Sequence of the second protein:
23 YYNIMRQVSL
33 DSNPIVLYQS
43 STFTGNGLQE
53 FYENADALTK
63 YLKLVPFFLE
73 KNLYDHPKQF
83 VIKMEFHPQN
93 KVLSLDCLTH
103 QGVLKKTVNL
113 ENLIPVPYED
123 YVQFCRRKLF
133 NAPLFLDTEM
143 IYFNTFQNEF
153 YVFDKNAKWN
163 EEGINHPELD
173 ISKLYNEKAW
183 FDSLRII

These two protein chains interact to form a complex.

Sequence of the first protein:
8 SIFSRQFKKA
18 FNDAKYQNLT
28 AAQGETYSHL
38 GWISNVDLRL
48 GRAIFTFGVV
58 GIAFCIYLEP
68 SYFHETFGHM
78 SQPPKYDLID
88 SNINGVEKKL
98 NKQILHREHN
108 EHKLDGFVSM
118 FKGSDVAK

Residue-level contacts at the interface:
Residue L186 in the second protein is in contact with residue K22 in the first protein (closest heavy-atom distance 3.7 Å).
Residue L186 in the second protein contacts residue Y23 in the first protein (closest heavy-atom distance 4.4 Å).
Residue L39 in the second protein is in contact with residue F10 in the first protein (closest heavy-atom distance 3.8 Å).
Residue M142 in the second protein is in contact with residue N19 in the first protein (closest heavy-atom distance 4.9 Å).
Residue E141 in the second protein is in contact with residue K16 in the first protein (closest heavy-atom distance 4.3 Å).
Residue P119 in the second protein contacts residue N19 in the first protein (closest heavy-atom distance 3.4 Å).
Residue E141 in the second protein interacts with residue R12 in the first protein (closest heavy-atom distance 4.7 Å).
Residue D122 in the second protein contacts residue K22 in the first protein (closest heavy-atom distance 3.0 Å).
Residue V118 in the second protein contacts residue N19 in the first protein (closest heavy-atom distance 3.3 Å).
Residue L95 in the second protein contacts residue F10 in the first protein (closest heavy-atom distance 4.1 Å).
Residue W182 in the second protein contacts residue F18 in the first protein (closest heavy-atom distance 3.2 Å).
Residue P117 in the second protein is in contact with residue F18 in the first protein (closest heavy-atom distance 3.1 Å).
Residue F183 in the second protein contacts residue A21 in the first protein (closest heavy-atom distance 3.7 Å).
Residue Y144 in the second protein contacts residue F10 in the first protein (closest heavy-atom distance 3.4 Å).
Residue V118 in the second protein contacts residue F18 in the first protein (closest heavy-atom distance 4.4 Å).
Residue M142 in the second protein contacts residue K15 in the first protein (closest heavy-atom distance 3.8 Å).
Residue I166 in the second protein interacts with residue S11 in the first protein (closest heavy-atom distance 4.3 Å).
Residue I166 in the second protein interacts with residue S8 in the first protein (closest heavy-atom distance 2.5 Å).
Residue L171 in the second protein contacts residue S8 in the first protein (closest heavy-atom distance 3.8 Å).
Residue F183 in the second protein interacts with residue K22 in the first protein (closest heavy-atom distance 3.6 Å).
Residue Y144 in the second protein contacts residue I9 in the first protein (closest heavy-atom distance 2.7 Å).
Residue M142 in the second protein contacts residue F10 in the first protein (closest heavy-atom distance 3.3 Å).
Residue P117 in the second protein contacts residue I9 in the first protein (closest heavy-atom distance 4.8 Å).
Residue D139 in the second protein contacts residue R12 in the first protein (closest heavy-atom distance 3.0 Å).
Residue D172 in the second protein contacts residue S8 in the first protein (closest heavy-atom distance 3.8 Å).
Residue M142 in the second protein contacts residue S11 in the first protein (closest heavy-atom distance 4.7 Å).
Residue L115 in the second protein interacts with residue F10 in the first protein (closest heavy-atom distance 4.2 Å).
Residue L171 in the second protein is in contact with residue I9 in the first protein (closest heavy-atom distance 3.2 Å).
Residue P119 in the second protein interacts with residue F18 in the first protein (closest heavy-atom distance 4.7 Å).
Residue P117 in the second protein contacts residue K15 in the first protein (closest heavy-atom distance 3.4 Å).
Residue L115 in the second protein is in contact with residue I9 in the first protein (closest heavy-atom distance 4.6 Å).
Residue M86 in the second protein is in contact with residue F10 in the first protein (closest heavy-atom distance 4.0 Å).
Residue V118 in the second protein is in contact with residue K22 in the first protein (closest heavy-atom distance 4.6 Å).
Residue I166 in the second protein interacts with residue F10 in the first protein (closest heavy-atom distance 4.2 Å).
Residue W161 in the second protein interacts with residue F10 in the first protein (closest heavy-atom distance 4.0 Å).
Residue W182 in the second protein is in contact with residue I9 in the first protein (closest heavy-atom distance 4.0 Å).
Residue W182 in the second protein is in contact with residue K22 in the first protein (closest heavy-atom distance 4.0 Å).
Residue Y144 in the second protein interacts with residue K15 in the first protein (closest heavy-atom distance 3.6 Å).
Residue D122 in the second protein is in contact with residue Y23 in the first protein (closest heavy-atom distance 2.9 Å).
Residue F183 in the second protein is in contact with residue F18 in the first protein (closest heavy-atom distance 3.7 Å).
Residue N167 in the second protein is in contact with residue S8 in the first protein (closest heavy-atom distance 3.9 Å).
Residue E141 in the second protein contacts residue N19 in the first protein (closest heavy-atom distance 3.0 Å).
Residue V118 in the second protein interacts with residue K15 in the first protein (closest heavy-atom distance 3.3 Å).
Residue W182 in the second protein is in contact with residue F14 in the first protein (closest heavy-atom distance 3.6 Å).
Residue P117 in the second protein is in contact with residue K22 in the first protein (closest heavy-atom distance 4.7 Å).
Residue I173 in the second protein contacts residue F14 in the first protein (closest heavy-atom distance 3.6 Å).
Residue P119 in the second protein interacts with residue K22 in the first protein (closest heavy-atom distance 3.8 Å).
Residue W161 in the second protein is in contact with residue R12 in the first protein (closest heavy-atom distance 4.1 Å).
Residue D172 in the second protein contacts residue I9 in the first protein (closest heavy-atom distance 4.9 Å).
Residue L171 in the second protein is in contact with residue F10 in the first protein (closest heavy-atom distance 4.2 Å).
Residue I173 in the second protein contacts residue S8 in the first protein (closest heavy-atom distance 3.6 Å).
Residue P119 in the second protein is in contact with residue Y23 in the first protein (closest heavy-atom distance 4.5 Å).
Residue L176 in the second protein contacts residue I9 in the first protein (closest heavy-atom distance 4.2 Å).
Residue M142 in the second protein is in contact with residue R12 in the first protein (closest heavy-atom distance 3.9 Å).
Residue I143 in the second protein interacts with residue K15 in the first protein (closest heavy-atom distance 2.4 Å).
Residue E141 in the second protein is in contact with residue K15 in the first protein (closest heavy-atom distance 3.1 Å).
Residue I173 in the second protein is in contact with residue I9 in the first protein (closest heavy-atom distance 3.6 Å).